Sequence of chain B:
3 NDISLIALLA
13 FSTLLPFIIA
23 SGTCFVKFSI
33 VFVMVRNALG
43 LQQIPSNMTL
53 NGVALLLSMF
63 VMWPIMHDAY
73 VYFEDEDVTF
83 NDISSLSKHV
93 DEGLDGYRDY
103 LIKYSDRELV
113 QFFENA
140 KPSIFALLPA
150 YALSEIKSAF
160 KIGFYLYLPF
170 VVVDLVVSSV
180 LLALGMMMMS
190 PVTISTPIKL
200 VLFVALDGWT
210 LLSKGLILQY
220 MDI

The following describes two proteins that form a bound complex.

Sequence of chain A:
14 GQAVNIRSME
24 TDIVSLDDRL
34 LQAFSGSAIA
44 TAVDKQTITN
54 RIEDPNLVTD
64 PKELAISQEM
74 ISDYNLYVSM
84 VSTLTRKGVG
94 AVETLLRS

Interface contacts:
Residue F144 in chain B contacts residue L29 in chain A (closest heavy-atom distance 4.8 Å).
Residue L16 in chain B contacts residue V95 in chain A (closest heavy-atom distance 3.7 Å).
Residue I85 in chain B interacts with residue G39 in chain A (closest heavy-atom distance 4.8 Å).
Residue F19 in chain B interacts with residue R100 in chain A (closest heavy-atom distance 3.8 Å).
Residue D4 in chain B contacts residue T44 in chain A (closest heavy-atom distance 4.5 Å).
Residue D4 in chain B interacts with residue V81 in chain A (closest heavy-atom distance 4.6 Å).
Residue A12 in chain B is in contact with residue V92 in chain A (closest heavy-atom distance 4.8 Å).
Residue F19 in chain B contacts residue L99 in chain A (closest heavy-atom distance 3.6 Å).
Residue I5 in chain B interacts with residue T44 in chain A (closest heavy-atom distance 3.9 Å).
Residue I5 in chain B is in contact with residue A41 in chain A (closest heavy-atom distance 3.7 Å).
Residue I8 in chain B interacts with residue V84 in chain A (closest heavy-atom distance 3.4 Å).
Residue F19 in chain B contacts residue V95 in chain A (closest heavy-atom distance 3.9 Å).
Residue F82 in chain B is in contact with residue I42 in chain A (closest heavy-atom distance 4.7 Å).
Residue I5 in chain B is in contact with residue V84 in chain A (closest heavy-atom distance 4.6 Å).
Residue I143 in chain B interacts with residue D30 in chain A (closest heavy-atom distance 3.9 Å).
Residue F19 in chain B is in contact with residue E96 in chain A (closest heavy-atom distance 3.8 Å).
Residue D93 in chain B interacts with residue L34 in chain A (closest heavy-atom distance 3.3 Å).
Residue I5 in chain B contacts residue F37 in chain A (closest heavy-atom distance 3.6 Å).
Residue N3 in chain B interacts with residue K48 in chain A (closest heavy-atom distance 4.4 Å).
Residue D4 in chain B contacts residue Y77 in chain A (closest heavy-atom distance 2.5 Å).
Residue I85 in chain B is in contact with residue S38 in chain A (closest heavy-atom distance 4.0 Å).
Residue N3 in chain B is in contact with residue A41 in chain A (closest heavy-atom distance 4.5 Å).
Residue S89 in chain B is in contact with residue L34 in chain A (closest heavy-atom distance 3.9 Å).
Residue I8 in chain B is in contact with residue S85 in chain A (closest heavy-atom distance 3.8 Å).
Residue S86 in chain B interacts with residue T24 in chain A (closest heavy-atom distance 4.3 Å).
Residue S142 in chain B contacts residue S28 in chain A (closest heavy-atom distance 3.7 Å).
Residue V92 in chain B interacts with residue L34 in chain A (closest heavy-atom distance 3.8 Å).
Residue N3 in chain B is in contact with residue T44 in chain A (closest heavy-atom distance 4.0 Å).
Residue L88 in chain B is in contact with residue S38 in chain A (closest heavy-atom distance 4.3 Å).
Residue N83 in chain B is in contact with residue I42 in chain A (closest heavy-atom distance 4.6 Å).
Residue I85 in chain B contacts residue I42 in chain A (closest heavy-atom distance 3.7 Å).
Residue S142 in chain B interacts with residue D30 in chain A (closest heavy-atom distance 3.4 Å).
Residue A9 in chain B interacts with residue F37 in chain A (closest heavy-atom distance 4.3 Å).
Residue T15 in chain B interacts with residue E96 in chain A (closest heavy-atom distance 4.7 Å).
Residue I5 in chain B contacts residue S40 in chain A (closest heavy-atom distance 3.6 Å).
Residue T15 in chain B is in contact with residue R89 in chain A (closest heavy-atom distance 5.0 Å).
Residue T15 in chain B contacts residue V92 in chain A (closest heavy-atom distance 4.5 Å).
Residue I8 in chain B is in contact with residue T88 in chain A (closest heavy-atom distance 3.3 Å).
Residue N3 in chain B interacts with residue A45 in chain A (closest heavy-atom distance 4.5 Å).
Residue L16 in chain B interacts with residue V92 in chain A (closest heavy-atom distance 3.7 Å).
Residue F144 in chain B interacts with residue D30 in chain A (closest heavy-atom distance 4.0 Å).
Residue V92 in chain B interacts with residue F37 in chain A (closest heavy-atom distance 4.2 Å).
Residue S89 in chain B is in contact with residue S38 in chain A (closest heavy-atom distance 3.8 Å).
Residue D4 in chain B contacts residue K48 in chain A (closest heavy-atom distance 3.5 Å).